These two protein chains interact to form a complex.

Residue-level contacts at the interface:
Residue E33 in the first protein is in contact with residue K38 in the second protein (closest heavy-atom distance 3.6 Å).
Residue T8 in the first protein contacts residue L9 in the second protein (closest heavy-atom distance 4.2 Å).
Residue L51 in the first protein contacts residue L51 in the second protein (closest heavy-atom distance 4.0 Å).
Residue L9 in the first protein is in contact with residue L9 in the second protein (closest heavy-atom distance 3.8 Å).
Residue L12 in the first protein is in contact with residue L12 in the second protein (closest heavy-atom distance 4.3 Å).
Residue L65 in the first protein contacts residue I69 in the second protein (closest heavy-atom distance 4.1 Å).
Residue R54 in the first protein is in contact with residue D56 in the second protein (closest heavy-atom distance 2.5 Å).
Residue R68 in the first protein interacts with residue I69 in the second protein (closest heavy-atom distance 3.5 Å).
Residue L51 in the first protein contacts residue D52 in the second protein (closest heavy-atom distance 4.0 Å).
Residue L12 in the first protein contacts residue V13 in the second protein (closest heavy-atom distance 3.8 Å).
Residue G19 in the first protein contacts residue F20 in the second protein (closest heavy-atom distance 3.3 Å).
Residue I30 in the first protein interacts with residue I30 in the second protein (closest heavy-atom distance 3.5 Å).
Residue I69 in the first protein interacts with residue I69 in the second protein (closest heavy-atom distance 3.8 Å).
Residue E33 in the first protein is in contact with residue T34 in the second protein (closest heavy-atom distance 3.4 Å).
Residue I7 in the first protein interacts with residue L9 in the second protein (closest heavy-atom distance 3.7 Å).
Residue R54 in the first protein is in contact with residue D59 in the second protein (closest heavy-atom distance 2.6 Å).
Residue R68 in the first protein is in contact with residue G70 in the second protein (closest heavy-atom distance 3.8 Å).
Residue L12 in the first protein is in contact with residue V16 in the second protein (closest heavy-atom distance 4.2 Å).
Residue I37 in the first protein interacts with residue T34 in the second protein (closest heavy-atom distance 4.1 Å).
Residue I55 in the first protein contacts residue I55 in the second protein (closest heavy-atom distance 3.2 Å).
Residue D40 in the first protein contacts residue K45 in the second protein (closest heavy-atom distance 4.2 Å).
Residue L65 in the first protein contacts residue L65 in the second protein (closest heavy-atom distance 4.1 Å).
Residue E22 in the first protein interacts with residue K24 in the second protein (closest heavy-atom distance 4.1 Å).
Residue V72 in the first protein contacts residue V72 in the second protein (closest heavy-atom distance 3.8 Å).
Residue M15 in the first protein is in contact with residue F20 in the second protein (closest heavy-atom distance 4.0 Å).
Residue I30 in the first protein interacts with residue T27 in the second protein (closest heavy-atom distance 3.6 Å).
Residue L58 in the first protein interacts with residue L58 in the second protein (closest heavy-atom distance 4.1 Å).
Residue I41 in the first protein interacts with residue I41 in the second protein (closest heavy-atom distance 4.1 Å).
Residue M44 in the first protein contacts residue M44 in the second protein (closest heavy-atom distance 3.7 Å).
Residue L51 in the first protein is in contact with residue I48 in the second protein (closest heavy-atom distance 3.9 Å).
Residue M44 in the first protein interacts with residue K45 in the second protein (closest heavy-atom distance 3.2 Å).
Residue I7 in the first protein is in contact with residue E10 in the second protein (closest heavy-atom distance 4.3 Å).
Residue L12 in the first protein contacts residue L9 in the second protein (closest heavy-atom distance 3.8 Å).
Residue I48 in the first protein is in contact with residue I48 in the second protein (closest heavy-atom distance 3.5 Å).
Residue L58 in the first protein contacts residue I55 in the second protein (closest heavy-atom distance 4.1 Å).
Residue R68 in the first protein interacts with residue E73 in the second protein (closest heavy-atom distance 2.8 Å).
Residue L76 in the first protein contacts residue L76 in the second protein (closest heavy-atom distance 3.4 Å).
Residue F20 in the first protein contacts residue F20 in the second protein (closest heavy-atom distance 3.2 Å).
Residue R54 in the first protein contacts residue D52 in the second protein (closest heavy-atom distance 2.6 Å).
Residue R54 in the first protein interacts with residue I55 in the second protein (closest heavy-atom distance 3.3 Å).
Residue L58 in the first protein contacts residue D59 in the second protein (closest heavy-atom distance 3.6 Å).
Residue K75 in the first protein contacts residue L76 in the second protein (closest heavy-atom distance 3.4 Å).
Residue M44 in the first protein is in contact with residue I48 in the second protein (closest heavy-atom distance 3.2 Å).
Residue D47 in the first protein interacts with residue I48 in the second protein (closest heavy-atom distance 3.8 Å).
Residue R68 in the first protein is in contact with residue V66 in the second protein (closest heavy-atom distance 4.0 Å).
Residue I62 in the first protein interacts with residue I62 in the second protein (closest heavy-atom distance 3.9 Å).
Residue T23 in the first protein is in contact with residue F20 in the second protein (closest heavy-atom distance 3.9 Å).
Residue I37 in the first protein is in contact with residue I41 in the second protein (closest heavy-atom distance 3.7 Å).
Residue V16 in the first protein contacts residue F20 in the second protein (closest heavy-atom distance 3.7 Å).
Residue L65 in the first protein contacts residue V66 in the second protein (closest heavy-atom distance 3.5 Å).
Residue T23 in the first protein interacts with residue T23 in the second protein (closest heavy-atom distance 3.8 Å).
Residue M44 in the first protein interacts with residue I41 in the second protein (closest heavy-atom distance 3.5 Å).
Residue L58 in the first protein is in contact with residue I62 in the second protein (closest heavy-atom distance 3.6 Å).
Residue I37 in the first protein interacts with residue I37 in the second protein (closest heavy-atom distance 3.9 Å).
Residue V16 in the first protein interacts with residue V16 in the second protein (closest heavy-atom distance 4.0 Å).
Residue V72 in the first protein is in contact with residue E73 in the second protein (closest heavy-atom distance 3.6 Å).
Residue I37 in the first protein is in contact with residue K38 in the second protein (closest heavy-atom distance 4.0 Å).
Residue K61 in the first protein interacts with residue I62 in the second protein (closest heavy-atom distance 4.0 Å).
Residue I30 in the first protein interacts with residue K31 in the second protein (closest heavy-atom distance 3.9 Å).
Residue E26 in the first protein contacts residue T27 in the second protein (closest heavy-atom distance 4.3 Å).

Sequence of the first protein:
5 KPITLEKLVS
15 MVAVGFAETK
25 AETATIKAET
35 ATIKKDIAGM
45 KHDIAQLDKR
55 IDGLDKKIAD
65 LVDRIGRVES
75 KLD

Sequence of the second protein:
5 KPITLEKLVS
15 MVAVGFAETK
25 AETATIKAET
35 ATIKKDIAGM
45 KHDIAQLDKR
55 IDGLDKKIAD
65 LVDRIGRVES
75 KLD